Contacts between the two chains:
Residue I63 in the first protein contacts residue R141 in the second protein (closest heavy-atom distance 3.8 Å).
Residue N51 in the first protein is in contact with residue R136 in the second protein (closest heavy-atom distance 4.4 Å).

These two protein chains interact to form a complex.

Sequence of the second protein:
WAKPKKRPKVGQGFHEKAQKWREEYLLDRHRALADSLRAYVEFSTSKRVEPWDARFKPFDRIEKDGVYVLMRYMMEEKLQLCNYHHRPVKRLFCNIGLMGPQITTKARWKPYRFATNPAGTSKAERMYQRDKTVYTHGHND

Sequence of the first protein:
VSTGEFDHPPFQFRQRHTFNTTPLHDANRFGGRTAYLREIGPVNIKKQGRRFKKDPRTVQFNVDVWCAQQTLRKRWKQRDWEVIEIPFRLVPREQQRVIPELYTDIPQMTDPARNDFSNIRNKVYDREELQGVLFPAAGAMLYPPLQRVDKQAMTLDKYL